Sequence of protein 1:
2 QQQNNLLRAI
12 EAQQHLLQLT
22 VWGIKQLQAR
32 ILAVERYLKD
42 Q

Sequence of protein 2:
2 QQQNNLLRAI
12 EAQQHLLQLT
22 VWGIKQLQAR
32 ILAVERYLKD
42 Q

Interface contacts:
Residue R31 in protein 2 interacts with residue L33 in protein 1 (closest heavy-atom distance 3.8 Å).
Residue I32 in protein 2 interacts with residue I32 in protein 1 (closest heavy-atom distance 3.2 Å).
Residue T21 in protein 2 interacts with residue V22 in protein 1 (closest heavy-atom distance 4.1 Å).
Residue Q14 in protein 2 contacts residue Q15 in protein 1 (closest heavy-atom distance 2.9 Å).
Residue V35 in protein 2 is in contact with residue E36 in protein 1 (closest heavy-atom distance 4.0 Å).
Residue L28 in protein 2 contacts residue I25 in protein 1 (closest heavy-atom distance 3.7 Å).
Residue T21 in protein 2 is in contact with residue I25 in protein 1 (closest heavy-atom distance 3.6 Å).
Residue G24 in protein 2 interacts with residue I25 in protein 1 (closest heavy-atom distance 4.6 Å).
Residue R31 in protein 2 is in contact with residue I32 in protein 1 (closest heavy-atom distance 3.9 Å).
Residue I25 in protein 2 is in contact with residue I25 in protein 1 (closest heavy-atom distance 3.8 Å).
Residue V35 in protein 2 interacts with residue V35 in protein 1 (closest heavy-atom distance 3.9 Å).
Residue L7 in protein 2 interacts with residue L8 in protein 1 (closest heavy-atom distance 3.4 Å).
Residue L17 in protein 2 contacts residue L18 in protein 1 (closest heavy-atom distance 4.1 Å).
Residue Y38 in protein 2 is in contact with residue L39 in protein 1 (closest heavy-atom distance 4.1 Å).
Residue R31 in protein 2 contacts residue Q29 in protein 1 (closest heavy-atom distance 3.2 Å).
Residue Q3 in protein 2 interacts with residue Q4 in protein 1 (closest heavy-atom distance 3.0 Å).
Residue Q42 in protein 2 contacts residue Q42 in protein 1 (closest heavy-atom distance 4.6 Å).
Residue L18 in protein 2 is in contact with residue L18 in protein 1 (closest heavy-atom distance 3.7 Å).
Residue L7 in protein 2 contacts residue Q4 in protein 1 (closest heavy-atom distance 3.6 Å).
Residue L39 in protein 2 is in contact with residue L39 in protein 1 (closest heavy-atom distance 4.0 Å).
Residue T21 in protein 2 is in contact with residue L18 in protein 1 (closest heavy-atom distance 4.5 Å).
Residue Q14 in protein 2 is in contact with residue Q14 in protein 1 (closest heavy-atom distance 3.7 Å).
Residue L7 in protein 2 interacts with residue I11 in protein 1 (closest heavy-atom distance 3.6 Å).
Residue L17 in protein 2 contacts residue Q15 in protein 1 (closest heavy-atom distance 3.6 Å).
Residue I11 in protein 2 interacts with residue I11 in protein 1 (closest heavy-atom distance 4.2 Å).
Residue L28 in protein 2 is in contact with residue Q29 in protein 1 (closest heavy-atom distance 3.8 Å).
Residue A10 in protein 2 is in contact with residue I11 in protein 1 (closest heavy-atom distance 4.1 Å).
Residue L28 in protein 2 contacts residue L28 in protein 1 (closest heavy-atom distance 3.6 Å).
Residue Q14 in protein 2 interacts with residue L18 in protein 1 (closest heavy-atom distance 4.0 Å).
Residue L7 in protein 2 contacts residue L7 in protein 1 (closest heavy-atom distance 3.8 Å).
Residue T21 in protein 2 contacts residue T21 in protein 1 (closest heavy-atom distance 3.9 Å).
Residue Q14 in protein 2 interacts with residue I11 in protein 1 (closest heavy-atom distance 3.3 Å).
Residue L28 in protein 2 contacts residue I32 in protein 1 (closest heavy-atom distance 3.6 Å).
Residue Q4 in protein 2 contacts residue Q4 in protein 1 (closest heavy-atom distance 2.6 Å).
Residue R31 in protein 2 is in contact with residue E36 in protein 1 (closest heavy-atom distance 2.9 Å).
Residue V35 in protein 2 interacts with residue L39 in protein 1 (closest heavy-atom distance 4.0 Å).

These two protein chains interact to form a complex.